Sequence of chain B:
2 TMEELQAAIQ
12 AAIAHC

Contacts between the two chains:
Residue V261 in chain A contacts residue L6 in chain B (closest heavy-atom distance 4.5 Å).
Residue A265 in chain A interacts with residue L6 in chain B (closest heavy-atom distance 3.4 Å).
Residue V296 in chain A is in contact with residue M3 in chain B (closest heavy-atom distance 3.5 Å).
Residue A297 in chain A contacts residue Q7 in chain B (closest heavy-atom distance 4.2 Å).
Residue A265 in chain A is in contact with residue A9 in chain B (closest heavy-atom distance 4.2 Å).
Residue L289 in chain A is in contact with residue A13 in chain B (closest heavy-atom distance 3.7 Å).
Residue D301 in chain A interacts with residue T2 in chain B (closest heavy-atom distance 4.3 Å).
Residue I269 in chain A interacts with residue I10 in chain B (closest heavy-atom distance 4.7 Å).
Residue L289 in chain A is in contact with residue I10 in chain B (closest heavy-atom distance 3.5 Å).
Residue Q290 in chain A contacts residue I14 in chain B (closest heavy-atom distance 4.2 Å).
Residue K266 in chain A interacts with residue A9 in chain B (closest heavy-atom distance 5.0 Å).
Residue I269 in chain A is in contact with residue A13 in chain B (closest heavy-atom distance 3.5 Å).
Residue V296 in chain A contacts residue I10 in chain B (closest heavy-atom distance 4.0 Å).
Residue V296 in chain A contacts residue Q7 in chain B (closest heavy-atom distance 3.5 Å).
Residue I269 in chain A interacts with residue A9 in chain B (closest heavy-atom distance 4.5 Å).
Residue D300 in chain A contacts residue M3 in chain B (closest heavy-atom distance 4.3 Å).
Residue D300 in chain A interacts with residue Q7 in chain B (closest heavy-atom distance 4.5 Å).
Residue L299 in chain A interacts with residue M3 in chain B (closest heavy-atom distance 3.9 Å).
Residue D301 in chain A contacts residue M3 in chain B (closest heavy-atom distance 3.4 Å).
Residue L292 in chain A interacts with residue I10 in chain B (closest heavy-atom distance 4.2 Å).
Residue L289 in chain A is in contact with residue I14 in chain B (closest heavy-atom distance 3.9 Å).
Residue K293 in chain A contacts residue I10 in chain B (closest heavy-atom distance 4.7 Å).
Residue L289 in chain A interacts with residue C17 in chain B (closest heavy-atom distance 4.4 Å).
Residue I286 in chain A contacts residue I14 in chain B (closest heavy-atom distance 3.6 Å).
Residue K293 in chain A is in contact with residue Q11 in chain B (closest heavy-atom distance 3.0 Å).
Residue K262 in chain A is in contact with residue L6 in chain B (closest heavy-atom distance 3.9 Å).
Residue V296 in chain A interacts with residue L6 in chain B (closest heavy-atom distance 3.9 Å).
Residue K262 in chain A interacts with residue M3 in chain B (closest heavy-atom distance 4.0 Å).
Residue K262 in chain A is in contact with residue T2 in chain B (closest heavy-atom distance 3.3 Å).

Sequence of chain A:
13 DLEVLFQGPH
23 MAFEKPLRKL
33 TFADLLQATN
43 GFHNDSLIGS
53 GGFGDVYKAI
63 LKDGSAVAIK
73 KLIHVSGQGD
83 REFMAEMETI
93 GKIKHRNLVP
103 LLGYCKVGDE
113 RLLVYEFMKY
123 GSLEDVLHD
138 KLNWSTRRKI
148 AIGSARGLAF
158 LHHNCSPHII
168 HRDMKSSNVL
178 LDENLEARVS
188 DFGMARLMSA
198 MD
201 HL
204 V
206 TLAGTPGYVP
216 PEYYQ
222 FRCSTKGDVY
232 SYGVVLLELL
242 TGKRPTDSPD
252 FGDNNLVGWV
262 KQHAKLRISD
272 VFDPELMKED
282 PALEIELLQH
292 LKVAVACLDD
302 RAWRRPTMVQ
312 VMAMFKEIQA

The following describes two proteins that form a bound complex.